Sequence of the first protein:
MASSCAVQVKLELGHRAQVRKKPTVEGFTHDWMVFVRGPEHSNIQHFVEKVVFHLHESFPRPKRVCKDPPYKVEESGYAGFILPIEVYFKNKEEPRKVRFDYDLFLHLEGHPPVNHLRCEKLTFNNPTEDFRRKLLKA

Sequence of the second protein:
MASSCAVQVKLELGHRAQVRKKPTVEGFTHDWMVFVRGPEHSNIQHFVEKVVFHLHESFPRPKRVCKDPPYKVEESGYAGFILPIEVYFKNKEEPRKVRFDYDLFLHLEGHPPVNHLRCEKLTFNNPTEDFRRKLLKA

This data describes a binding interaction between two proteins.

Contacts between the two chains:
Residue N128 in the first protein is in contact with residue L138 in the second protein (closest heavy-atom distance 4.3 Å).
Residue C7 in the first protein interacts with residue A8 in the second protein (closest heavy-atom distance 3.4 Å).
Residue S5 in the first protein interacts with residue A140 in the second protein (closest heavy-atom distance 2.9 Å).
Residue E131 in the first protein interacts with residue R134 in the second protein (closest heavy-atom distance 4.4 Å).
Residue V9 in the first protein contacts residue C7 in the second protein (closest heavy-atom distance 4.1 Å).
Residue A4 in the first protein contacts residue E42 in the second protein (closest heavy-atom distance 3.4 Å).
Residue A140 in the first protein interacts with residue A4 in the second protein (closest heavy-atom distance 3.6 Å).
Residue S44 in the first protein contacts residue M3 in the second protein (closest heavy-atom distance 4.4 Å).
Residue K12 in the first protein contacts residue M3 in the second protein (closest heavy-atom distance 3.5 Å).
Residue V11 in the first protein interacts with residue S5 in the second protein (closest heavy-atom distance 4.3 Å).
Residue L138 in the first protein is in contact with residue S5 in the second protein (closest heavy-atom distance 3.6 Å).
Residue R135 in the first protein is in contact with residue E131 in the second protein (closest heavy-atom distance 2.2 Å).
Residue A4 in the first protein contacts residue V11 in the second protein (closest heavy-atom distance 4.2 Å).
Residue E131 in the first protein contacts residue E131 in the second protein (closest heavy-atom distance 3.3 Å).
Residue C7 in the first protein interacts with residue V9 in the second protein (closest heavy-atom distance 4.0 Å).
Residue S6 in the first protein interacts with residue Q10 in the second protein (closest heavy-atom distance 3.0 Å).
Residue Q10 in the first protein is in contact with residue S6 in the second protein (closest heavy-atom distance 3.0 Å).
Residue S6 in the first protein contacts residue L138 in the second protein (closest heavy-atom distance 3.9 Å).
Residue P129 in the first protein interacts with residue R134 in the second protein (closest heavy-atom distance 3.5 Å).
Residue S5 in the first protein contacts residue L137 in the second protein (closest heavy-atom distance 3.2 Å).
Residue M3 in the first protein contacts residue S44 in the second protein (closest heavy-atom distance 4.1 Å).
Residue Q10 in the first protein is in contact with residue A4 in the second protein (closest heavy-atom distance 3.2 Å).
Residue A8 in the first protein contacts residue C7 in the second protein (closest heavy-atom distance 4.0 Å).
Residue S5 in the first protein interacts with residue L138 in the second protein (closest heavy-atom distance 3.4 Å).
Residue L137 in the first protein contacts residue A4 in the second protein (closest heavy-atom distance 4.0 Å).
Residue S6 in the first protein interacts with residue A8 in the second protein (closest heavy-atom distance 3.4 Å).
Residue A4 in the first protein contacts residue Q10 in the second protein (closest heavy-atom distance 4.3 Å).
Residue R134 in the first protein contacts residue R134 in the second protein (closest heavy-atom distance 3.0 Å).
Residue V9 in the first protein contacts residue S6 in the second protein (closest heavy-atom distance 3.2 Å).
Residue A8 in the first protein contacts residue A8 in the second protein (closest heavy-atom distance 3.2 Å).
Residue C7 in the first protein contacts residue C7 in the second protein (closest heavy-atom distance 2.0 Å).
Residue P41 in the first protein interacts with residue A4 in the second protein (closest heavy-atom distance 4.8 Å).
Residue A4 in the first protein interacts with residue S44 in the second protein (closest heavy-atom distance 4.4 Å).
Residue A140 in the first protein is in contact with residue M3 in the second protein (closest heavy-atom distance 2.8 Å).
Residue R134 in the first protein is in contact with residue P129 in the second protein (closest heavy-atom distance 3.5 Å).
Residue Q10 in the first protein is in contact with residue S5 in the second protein (closest heavy-atom distance 3.8 Å).
Residue A140 in the first protein interacts with residue S5 in the second protein (closest heavy-atom distance 3.3 Å).
Residue M3 in the first protein contacts residue L138 in the second protein (closest heavy-atom distance 4.7 Å).
Residue L138 in the first protein contacts residue C7 in the second protein (closest heavy-atom distance 4.0 Å).
Residue R134 in the first protein contacts residue T130 in the second protein (closest heavy-atom distance 4.1 Å).
Residue P41 in the first protein interacts with residue M3 in the second protein (closest heavy-atom distance 3.5 Å).
Residue S5 in the first protein interacts with residue Q10 in the second protein (closest heavy-atom distance 3.2 Å).
Residue A8 in the first protein interacts with residue S6 in the second protein (closest heavy-atom distance 3.5 Å).
Residue A4 in the first protein contacts residue K12 in the second protein (closest heavy-atom distance 3.6 Å).
Residue R134 in the first protein contacts residue C7 in the second protein (closest heavy-atom distance 3.9 Å).
Residue A4 in the first protein contacts residue A140 in the second protein (closest heavy-atom distance 4.1 Å).
Residue R134 in the first protein is in contact with residue E131 in the second protein (closest heavy-atom distance 3.7 Å).
Residue K12 in the first protein is in contact with residue A4 in the second protein (closest heavy-atom distance 3.8 Å).
Residue S6 in the first protein contacts residue V9 in the second protein (closest heavy-atom distance 3.6 Å).
Residue S5 in the first protein contacts residue V11 in the second protein (closest heavy-atom distance 4.1 Å).
Residue C7 in the first protein contacts residue R134 in the second protein (closest heavy-atom distance 3.9 Å).
Residue M3 in the first protein contacts residue E42 in the second protein (closest heavy-atom distance 3.7 Å).
Residue S5 in the first protein contacts residue K139 in the second protein (closest heavy-atom distance 4.8 Å).
Residue C7 in the first protein interacts with residue L138 in the second protein (closest heavy-atom distance 4.2 Å).
Residue L138 in the first protein interacts with residue S6 in the second protein (closest heavy-atom distance 3.3 Å).
Residue L138 in the first protein contacts residue N128 in the second protein (closest heavy-atom distance 4.6 Å).
Residue E131 in the first protein is in contact with residue R135 in the second protein (closest heavy-atom distance 2.5 Å).
Residue L137 in the first protein contacts residue S5 in the second protein (closest heavy-atom distance 3.2 Å).
Residue V11 in the first protein interacts with residue A4 in the second protein (closest heavy-atom distance 3.2 Å).
Residue M3 in the first protein is in contact with residue A140 in the second protein (closest heavy-atom distance 3.8 Å).